Contacts between the two chains:
Residue G35 in protein 2 contacts residue F3 in protein 1 (closest heavy-atom distance 3.8 Å).
Residue V70 in protein 2 interacts with residue Y6 in protein 1 (closest heavy-atom distance 3.5 Å).
Residue Y77 in protein 2 interacts with residue S12 in protein 1 (closest heavy-atom distance 5.0 Å).
Residue M27 in protein 2 contacts residue A14 in protein 1 (closest heavy-atom distance 3.8 Å).
Residue I76 in protein 2 contacts residue W7 in protein 1 (closest heavy-atom distance 4.6 Å).
Residue F32 in protein 2 is in contact with residue W7 in protein 1 (closest heavy-atom distance 4.7 Å).
Residue L31 in protein 2 interacts with residue E11 in protein 1 (closest heavy-atom distance 4.1 Å).
Residue Q49 in protein 2 interacts with residue F3 in protein 1 (closest heavy-atom distance 3.0 Å).
Residue K71 in protein 2 is in contact with residue Q9 in protein 1 (closest heavy-atom distance 4.8 Å).
Residue F68 in protein 2 contacts residue W7 in protein 1 (closest heavy-atom distance 4.7 Å).
Residue L34 in protein 2 interacts with residue W7 in protein 1 (closest heavy-atom distance 3.8 Å).
Residue Y77 in protein 2 is in contact with residue L10 in protein 1 (closest heavy-atom distance 2.8 Å).
Residue H73 in protein 2 is in contact with residue Y6 in protein 1 (closest heavy-atom distance 4.9 Å).
Residue H73 in protein 2 is in contact with residue Q9 in protein 1 (closest heavy-atom distance 3.2 Å).
Residue G35 in protein 2 interacts with residue W7 in protein 1 (closest heavy-atom distance 3.4 Å).
Residue Q49 in protein 2 is in contact with residue L1 in protein 1 (closest heavy-atom distance 3.4 Å).
Residue Y44 in protein 2 is in contact with residue L1 in protein 1 (closest heavy-atom distance 3.3 Å).
Residue K28 in protein 2 contacts residue E11 in protein 1 (closest heavy-atom distance 3.5 Å).
Residue L31 in protein 2 contacts residue W7 in protein 1 (closest heavy-atom distance 3.0 Å).
Residue I38 in protein 2 is in contact with residue W7 in protein 1 (closest heavy-atom distance 3.6 Å).
Residue L31 in protein 2 is in contact with residue A14 in protein 1 (closest heavy-atom distance 4.0 Å).
Residue Y44 in protein 2 is in contact with residue F3 in protein 1 (closest heavy-atom distance 3.9 Å).
Residue V70 in protein 2 contacts residue W7 in protein 1 (closest heavy-atom distance 3.7 Å).
Residue M39 in protein 2 contacts residue E4 in protein 1 (closest heavy-atom distance 3.4 Å).
Residue V52 in protein 2 contacts residue F3 in protein 1 (closest heavy-atom distance 4.1 Å).
Residue H73 in protein 2 interacts with residue L10 in protein 1 (closest heavy-atom distance 3.5 Å).
Residue M39 in protein 2 is in contact with residue F3 in protein 1 (closest heavy-atom distance 3.4 Å).
Residue I76 in protein 2 contacts residue L10 in protein 1 (closest heavy-atom distance 3.9 Å).
Residue Y77 in protein 2 is in contact with residue E11 in protein 1 (closest heavy-atom distance 4.3 Å).
Residue I38 in protein 2 is in contact with residue F3 in protein 1 (closest heavy-atom distance 3.5 Å).
Residue M39 in protein 2 interacts with residue L1 in protein 1 (closest heavy-atom distance 4.7 Å).
Residue Y77 in protein 2 is in contact with residue A14 in protein 1 (closest heavy-atom distance 3.2 Å).
Residue H50 in protein 2 contacts residue Y6 in protein 1 (closest heavy-atom distance 3.7 Å).
Residue V70 in protein 2 interacts with residue F3 in protein 1 (closest heavy-atom distance 3.8 Å).
Residue Y77 in protein 2 interacts with residue A13 in protein 1 (closest heavy-atom distance 3.4 Å).
Residue L31 in protein 2 is in contact with residue L10 in protein 1 (closest heavy-atom distance 3.9 Å).
Residue V70 in protein 2 is in contact with residue L10 in protein 1 (closest heavy-atom distance 4.1 Å).
Residue K28 in protein 2 interacts with residue A14 in protein 1 (closest heavy-atom distance 3.7 Å).
Residue Q49 in protein 2 interacts with residue Y6 in protein 1 (closest heavy-atom distance 4.6 Å).
Residue K71 in protein 2 is in contact with residue Y6 in protein 1 (closest heavy-atom distance 3.5 Å).
Residue Q49 in protein 2 interacts with residue T2 in protein 1 (closest heavy-atom distance 3.1 Å).
Residue F32 in protein 2 interacts with residue E11 in protein 1 (closest heavy-atom distance 3.8 Å).

Sequence of protein 1:
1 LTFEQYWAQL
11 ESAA

This data describes a binding interaction between two proteins.

Sequence of protein 2:
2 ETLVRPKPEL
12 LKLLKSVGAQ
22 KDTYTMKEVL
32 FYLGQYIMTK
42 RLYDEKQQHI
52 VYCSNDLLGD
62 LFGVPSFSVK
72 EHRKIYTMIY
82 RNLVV